These two protein chains interact to form a complex.

Residue-level contacts at the interface:
Residue T78 in chain B contacts residue H68 in chain A (closest heavy-atom distance 3.4 Å).
Residue F125 in chain B interacts with residue E32 in chain A (closest heavy-atom distance 3.8 Å).
Residue E126 in chain B is in contact with residue E32 in chain A (closest heavy-atom distance 3.7 Å).
Residue L93 in chain B interacts with residue L8 in chain A (closest heavy-atom distance 3.4 Å).
Residue R192 in chain B is in contact with residue L73 in chain A (closest heavy-atom distance 3.8 Å).
Residue D182 in chain B contacts residue L73 in chain A (closest heavy-atom distance 3.4 Å).
Residue D53 in chain B interacts with residue T7 in chain A (closest heavy-atom distance 2.6 Å).
Residue L93 in chain B is in contact with residue H68 in chain A (closest heavy-atom distance 3.9 Å).
Residue N154 in chain B interacts with residue G35 in chain A (closest heavy-atom distance 3.1 Å).
Residue G159 in chain B interacts with residue Q39 in chain A (closest heavy-atom distance 3.7 Å).
Residue I71 in chain B interacts with residue L8 in chain A (closest heavy-atom distance 3.6 Å).
Residue V103 in chain B is in contact with residue A72 in chain A (closest heavy-atom distance 3.5 Å).
Residue I100 in chain B interacts with residue A72 in chain A (closest heavy-atom distance 3.6 Å).
Residue W82 in chain B interacts with residue G47 in chain A (closest heavy-atom distance 3.9 Å).
Residue H160 in chain B interacts with residue Q40 in chain A (closest heavy-atom distance 3.6 Å).
Residue G159 in chain B is in contact with residue P37 in chain A (closest heavy-atom distance 3.6 Å).
Residue L183 in chain B contacts residue L73 in chain A (closest heavy-atom distance 3.7 Å).
Residue D53 in chain B interacts with residue K11 in chain A (closest heavy-atom distance 2.9 Å).
Residue N109 in chain B contacts residue E34 in chain A (closest heavy-atom distance 2.8 Å).
Residue D53 in chain B interacts with residue T9 in chain A (closest heavy-atom distance 2.7 Å).
Residue L183 in chain B interacts with residue A72 in chain A (closest heavy-atom distance 3.9 Å).
Residue E101 in chain B contacts residue A72 in chain A (closest heavy-atom distance 3.1 Å).
Residue I246 in chain B interacts with residue Q39 in chain A (closest heavy-atom distance 3.4 Å).
Residue G159 in chain B contacts residue Q40 in chain A (closest heavy-atom distance 3.1 Å).
Residue E126 in chain B contacts residue K33 in chain A (closest heavy-atom distance 3.7 Å).
Residue N74 in chain B contacts residue G10 in chain A (closest heavy-atom distance 3.6 Å).
Residue A104 in chain B is in contact with residue Q40 in chain A (closest heavy-atom distance 3.0 Å).
Residue I75 in chain B interacts with residue L8 in chain A (closest heavy-atom distance 4.0 Å).
Residue I71 in chain B interacts with residue T9 in chain A (closest heavy-atom distance 3.8 Å).
Residue L183 in chain B interacts with residue R74 in chain A (closest heavy-atom distance 3.9 Å).
Residue H55 in chain B interacts with residue K11 in chain A (closest heavy-atom distance 3.4 Å).
Residue D182 in chain B is in contact with residue Q40 in chain A (closest heavy-atom distance 2.8 Å).
Residue N154 in chain B is in contact with residue E31 in chain A (closest heavy-atom distance 2.8 Å).
Residue E190 in chain B interacts with residue L73 in chain A (closest heavy-atom distance 3.9 Å).
Residue F125 in chain B interacts with residue E31 in chain A (closest heavy-atom distance 3.3 Å).
Residue W82 in chain B contacts residue H68 in chain A (closest heavy-atom distance 3.5 Å).
Residue L183 in chain B is in contact with residue Q40 in chain A (closest heavy-atom distance 2.9 Å).
Residue V106 in chain B interacts with residue I36 in chain A (closest heavy-atom distance 3.6 Å).
Residue H160 in chain B is in contact with residue P37 in chain A (closest heavy-atom distance 3.5 Å).
Residue N154 in chain B is in contact with residue P37 in chain A (closest heavy-atom distance 3.8 Å).
Residue V106 in chain B interacts with residue L71 in chain A (closest heavy-atom distance 3.9 Å).
Residue N74 in chain B interacts with residue T7 in chain A (closest heavy-atom distance 3.2 Å).
Residue A70 in chain B contacts residue T9 in chain A (closest heavy-atom distance 3.4 Å).
Residue R152 in chain B is in contact with residue G35 in chain A (closest heavy-atom distance 2.7 Å).
Residue F125 in chain B interacts with residue G35 in chain A (closest heavy-atom distance 3.3 Å).
Residue L158 in chain B interacts with residue Q39 in chain A (closest heavy-atom distance 3.4 Å).
Residue E101 in chain B is in contact with residue L73 in chain A (closest heavy-atom distance 2.8 Å).
Residue N74 in chain B interacts with residue L8 in chain A (closest heavy-atom distance 2.9 Å).
Residue G105 in chain B contacts residue I36 in chain A (closest heavy-atom distance 3.5 Å).
Residue P102 in chain B contacts residue L73 in chain A (closest heavy-atom distance 3.6 Å).
Residue L93 in chain B interacts with residue V70 in chain A (closest heavy-atom distance 3.7 Å).
Residue L183 in chain B contacts residue Q39 in chain A (closest heavy-atom distance 3.6 Å).
Residue H55 in chain B contacts residue E34 in chain A (closest heavy-atom distance 2.9 Å).
Residue A161 in chain B interacts with residue P37 in chain A (closest heavy-atom distance 3.8 Å).
Residue G186 in chain B is in contact with residue Q39 in chain A (closest heavy-atom distance 3.3 Å).
Residue V103 in chain B contacts residue Q40 in chain A (closest heavy-atom distance 3.5 Å).
Residue N74 in chain B is in contact with residue K6 in chain A (closest heavy-atom distance 3.7 Å).
Residue V103 in chain B is in contact with residue L71 in chain A (closest heavy-atom distance 3.1 Å).
Residue E185 in chain B contacts residue R74 in chain A (closest heavy-atom distance 3.5 Å).
Residue P102 in chain B interacts with residue L71 in chain A (closest heavy-atom distance 3.6 Å).

Sequence of chain B:
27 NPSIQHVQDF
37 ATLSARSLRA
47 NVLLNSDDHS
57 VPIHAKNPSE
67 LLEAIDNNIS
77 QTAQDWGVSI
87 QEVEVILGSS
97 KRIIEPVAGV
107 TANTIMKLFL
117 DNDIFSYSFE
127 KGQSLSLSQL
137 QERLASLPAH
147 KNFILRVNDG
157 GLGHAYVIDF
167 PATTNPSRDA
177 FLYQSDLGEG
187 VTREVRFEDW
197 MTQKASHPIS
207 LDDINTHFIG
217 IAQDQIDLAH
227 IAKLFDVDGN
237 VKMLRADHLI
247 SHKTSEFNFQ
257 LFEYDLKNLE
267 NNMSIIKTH

Sequence of chain A:
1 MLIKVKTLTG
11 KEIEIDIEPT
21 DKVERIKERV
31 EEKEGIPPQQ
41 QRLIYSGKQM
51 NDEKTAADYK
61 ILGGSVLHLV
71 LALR